Sequence of the second protein:
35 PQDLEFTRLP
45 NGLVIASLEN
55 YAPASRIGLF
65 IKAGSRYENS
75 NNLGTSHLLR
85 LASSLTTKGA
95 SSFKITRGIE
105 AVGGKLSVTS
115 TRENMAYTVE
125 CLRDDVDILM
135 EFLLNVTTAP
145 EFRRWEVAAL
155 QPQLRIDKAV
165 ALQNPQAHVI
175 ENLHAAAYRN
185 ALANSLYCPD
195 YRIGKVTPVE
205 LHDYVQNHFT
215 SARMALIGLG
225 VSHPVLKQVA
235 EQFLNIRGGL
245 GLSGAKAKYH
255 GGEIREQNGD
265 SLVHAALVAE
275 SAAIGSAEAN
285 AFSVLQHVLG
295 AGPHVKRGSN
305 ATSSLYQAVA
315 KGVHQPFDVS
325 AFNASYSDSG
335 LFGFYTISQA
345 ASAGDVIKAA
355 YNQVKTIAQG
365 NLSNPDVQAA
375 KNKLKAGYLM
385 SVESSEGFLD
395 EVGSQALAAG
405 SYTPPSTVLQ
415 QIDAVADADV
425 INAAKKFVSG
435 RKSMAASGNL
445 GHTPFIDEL

Contacts between the two chains:
Residue I174 in the second protein contacts residue V65 in the first protein (closest heavy-atom distance 3.9 Å).
Residue T115 in the second protein is in contact with residue L64 in the first protein (closest heavy-atom distance 4.7 Å).
Residue D322 in the second protein is in contact with residue Q58 in the first protein (closest heavy-atom distance 4.9 Å).
Residue N327 in the second protein is in contact with residue A59 in the first protein (closest heavy-atom distance 4.1 Å).
Residue Y191 in the second protein interacts with residue S67 in the first protein (closest heavy-atom distance 4.9 Å).
Residue G296 in the second protein is in contact with residue A60 in the first protein (closest heavy-atom distance 4.3 Å).
Residue F326 in the second protein interacts with residue Q58 in the first protein (closest heavy-atom distance 3.8 Å).
Residue F326 in the second protein interacts with residue A59 in the first protein (closest heavy-atom distance 4.0 Å).
Residue N327 in the second protein is in contact with residue R62 in the first protein (closest heavy-atom distance 4.4 Å).
Residue L190 in the second protein is in contact with residue V65 in the first protein (closest heavy-atom distance 4.5 Å).
Residue Y191 in the second protein interacts with residue V76 in the first protein (closest heavy-atom distance 4.4 Å).
Residue A165 in the second protein interacts with residue V76 in the first protein (closest heavy-atom distance 3.6 Å).
Residue V112 in the second protein interacts with residue S69 in the first protein (closest heavy-atom distance 3.3 Å).
Residue T113 in the second protein is in contact with residue V68 in the first protein (closest heavy-atom distance 3.0 Å).
Residue Y330 in the second protein is in contact with residue L64 in the first protein (closest heavy-atom distance 4.2 Å).
Residue I174 in the second protein is in contact with residue L64 in the first protein (closest heavy-atom distance 3.6 Å).
Residue Q170 in the second protein is in contact with residue Q58 in the first protein (closest heavy-atom distance 3.1 Å).
Residue V112 in the second protein interacts with residue S67 in the first protein (closest heavy-atom distance 4.1 Å).
Residue F338 in the second protein is in contact with residue G57 in the first protein (closest heavy-atom distance 4.9 Å).
Residue L110 in the second protein interacts with residue L70 in the first protein (closest heavy-atom distance 2.8 Å).
Residue V112 in the second protein interacts with residue L70 in the first protein (closest heavy-atom distance 3.9 Å).
Residue S385 in the second protein is in contact with residue G61 in the first protein (closest heavy-atom distance 4.0 Å).
Residue Y339 in the second protein is in contact with residue G57 in the first protein (closest heavy-atom distance 3.0 Å).
Residue A328 in the second protein contacts residue P63 in the first protein (closest heavy-atom distance 4.1 Å).
Residue S324 in the second protein is in contact with residue G57 in the first protein (closest heavy-atom distance 3.2 Å).
Residue N168 in the second protein is in contact with residue V76 in the first protein (closest heavy-atom distance 4.6 Å).
Residue K109 in the second protein interacts with residue L70 in the first protein (closest heavy-atom distance 3.7 Å).
Residue L85 in the second protein contacts residue S69 in the first protein (closest heavy-atom distance 3.6 Å).
Residue Y339 in the second protein interacts with residue Q58 in the first protein (closest heavy-atom distance 4.9 Å).
Residue H291 in the second protein interacts with residue A60 in the first protein (closest heavy-atom distance 3.3 Å).
Residue K109 in the second protein is in contact with residue N71 in the first protein (closest heavy-atom distance 4.5 Å).
Residue V164 in the second protein contacts residue A74 in the first protein (closest heavy-atom distance 4.8 Å).
Residue T113 in the second protein interacts with residue S67 in the first protein (closest heavy-atom distance 3.2 Å).
Residue A328 in the second protein interacts with residue L64 in the first protein (closest heavy-atom distance 3.9 Å).
Residue L110 in the second protein interacts with residue N71 in the first protein (closest heavy-atom distance 4.9 Å).
Residue Y191 in the second protein contacts residue A66 in the first protein (closest heavy-atom distance 4.3 Å).
Residue R116 in the second protein is in contact with residue L64 in the first protein (closest heavy-atom distance 4.7 Å).
Residue K109 in the second protein contacts residue V72 in the first protein (closest heavy-atom distance 4.8 Å).
Residue V112 in the second protein is in contact with residue V68 in the first protein (closest heavy-atom distance 3.1 Å).
Residue R84 in the second protein interacts with residue S67 in the first protein (closest heavy-atom distance 2.9 Å).
Residue S114 in the second protein is in contact with residue A66 in the first protein (closest heavy-atom distance 4.3 Å).
Residue S329 in the second protein is in contact with residue P63 in the first protein (closest heavy-atom distance 4.5 Å).
Residue A325 in the second protein contacts residue G57 in the first protein (closest heavy-atom distance 3.5 Å).
Residue F326 in the second protein interacts with residue L64 in the first protein (closest heavy-atom distance 3.4 Å).
Residue N327 in the second protein contacts residue P63 in the first protein (closest heavy-atom distance 4.9 Å).
Residue L190 in the second protein interacts with residue A66 in the first protein (closest heavy-atom distance 4.9 Å).
Residue S111 in the second protein is in contact with residue L70 in the first protein (closest heavy-atom distance 3.2 Å).
Residue F326 in the second protein contacts residue G57 in the first protein (closest heavy-atom distance 3.1 Å).
Residue S114 in the second protein interacts with residue S67 in the first protein (closest heavy-atom distance 3.0 Å).
Residue H178 in the second protein is in contact with residue L64 in the first protein (closest heavy-atom distance 3.4 Å).
Residue D394 in the second protein contacts residue R62 in the first protein (closest heavy-atom distance 3.8 Å).

These two protein chains interact to form a complex.

Sequence of the first protein:
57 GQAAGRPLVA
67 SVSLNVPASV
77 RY